Contacts between the two chains:
Residue K14 in chain B interacts with residue D11 in chain A (closest heavy-atom distance 2.9 Å).
Residue F2 in chain B interacts with residue M13 in chain A (closest heavy-atom distance 4.7 Å).
Residue N5 in chain B interacts with residue G34 in chain A (closest heavy-atom distance 4.7 Å).
Residue N5 in chain B contacts residue P7 in chain A (closest heavy-atom distance 3.9 Å).
Residue G1 in chain B is in contact with residue D11 in chain A (closest heavy-atom distance 3.4 Å).
Residue F2 in chain B interacts with residue D11 in chain A (closest heavy-atom distance 2.8 Å).
Residue F35 in chain B interacts with residue Y29 in chain A (closest heavy-atom distance 3.8 Å).
Residue K32 in chain B is in contact with residue Y29 in chain A (closest heavy-atom distance 3.6 Å).
Residue L36 in chain B is in contact with residue Y40 in chain A (closest heavy-atom distance 3.9 Å).
Residue G3 in chain B interacts with residue D11 in chain A (closest heavy-atom distance 3.9 Å).
Residue L36 in chain B interacts with residue Y29 in chain A (closest heavy-atom distance 4.0 Å).
Residue F35 in chain B contacts residue G34 in chain A (closest heavy-atom distance 3.7 Å).
Residue N5 in chain B contacts residue S9 in chain A (closest heavy-atom distance 4.6 Å).
Residue F35 in chain B interacts with residue G33 in chain A (closest heavy-atom distance 3.6 Å).
Residue W8 in chain B interacts with residue G33 in chain A (closest heavy-atom distance 3.6 Å).
Residue L36 in chain B contacts residue G28 in chain A (closest heavy-atom distance 4.8 Å).
Residue F35 in chain B is in contact with residue C30 in chain A (closest heavy-atom distance 3.7 Å).
Residue W8 in chain B is in contact with residue G6 in chain A (closest heavy-atom distance 4.0 Å).
Residue W8 in chain B is in contact with residue F35 in chain A (closest heavy-atom distance 4.2 Å).
Residue W8 in chain B interacts with residue P7 in chain A (closest heavy-atom distance 3.7 Å).
Residue N5 in chain B is in contact with residue G6 in chain A (closest heavy-atom distance 2.9 Å).

This data describes a binding interaction between two proteins.

Sequence of chain A:
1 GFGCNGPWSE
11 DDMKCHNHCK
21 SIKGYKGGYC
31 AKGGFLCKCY

Sequence of chain B:
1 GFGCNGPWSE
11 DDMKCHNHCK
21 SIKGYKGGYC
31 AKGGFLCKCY